Contacts between the two chains:
Residue R331 in protein 1 interacts with residue H556 in protein 2 (closest heavy-atom distance 3.9 Å).
Residue H329 in protein 1 interacts with residue D337 in protein 2 (closest heavy-atom distance 4.6 Å).
Residue H329 in protein 1 is in contact with residue Y585 in protein 2 (closest heavy-atom distance 4.1 Å).
Residue R331 in protein 1 contacts residue L557 in protein 2 (closest heavy-atom distance 4.6 Å).
Residue R331 in protein 1 interacts with residue D337 in protein 2 (closest heavy-atom distance 3.2 Å).
Residue V332 in protein 1 is in contact with residue D337 in protein 2 (closest heavy-atom distance 4.5 Å).
Residue R331 in protein 1 is in contact with residue G338 in protein 2 (closest heavy-atom distance 4.3 Å).
Residue V332 in protein 1 contacts residue E339 in protein 2 (closest heavy-atom distance 4.7 Å).
Residue E330 in protein 1 is in contact with residue G338 in protein 2 (closest heavy-atom distance 4.0 Å).
Residue R331 in protein 1 interacts with residue D558 in protein 2 (closest heavy-atom distance 4.7 Å).
Residue L333 in protein 1 is in contact with residue G338 in protein 2 (closest heavy-atom distance 4.5 Å).
Residue V332 in protein 1 interacts with residue G338 in protein 2 (closest heavy-atom distance 3.2 Å).
Residue E330 in protein 1 is in contact with residue D337 in protein 2 (closest heavy-atom distance 4.2 Å).
Residue H329 in protein 1 is in contact with residue S586 in protein 2 (closest heavy-atom distance 3.9 Å).
Residue R331 in protein 1 contacts residue S584 in protein 2 (closest heavy-atom distance 4.5 Å).

Sequence of protein 1:
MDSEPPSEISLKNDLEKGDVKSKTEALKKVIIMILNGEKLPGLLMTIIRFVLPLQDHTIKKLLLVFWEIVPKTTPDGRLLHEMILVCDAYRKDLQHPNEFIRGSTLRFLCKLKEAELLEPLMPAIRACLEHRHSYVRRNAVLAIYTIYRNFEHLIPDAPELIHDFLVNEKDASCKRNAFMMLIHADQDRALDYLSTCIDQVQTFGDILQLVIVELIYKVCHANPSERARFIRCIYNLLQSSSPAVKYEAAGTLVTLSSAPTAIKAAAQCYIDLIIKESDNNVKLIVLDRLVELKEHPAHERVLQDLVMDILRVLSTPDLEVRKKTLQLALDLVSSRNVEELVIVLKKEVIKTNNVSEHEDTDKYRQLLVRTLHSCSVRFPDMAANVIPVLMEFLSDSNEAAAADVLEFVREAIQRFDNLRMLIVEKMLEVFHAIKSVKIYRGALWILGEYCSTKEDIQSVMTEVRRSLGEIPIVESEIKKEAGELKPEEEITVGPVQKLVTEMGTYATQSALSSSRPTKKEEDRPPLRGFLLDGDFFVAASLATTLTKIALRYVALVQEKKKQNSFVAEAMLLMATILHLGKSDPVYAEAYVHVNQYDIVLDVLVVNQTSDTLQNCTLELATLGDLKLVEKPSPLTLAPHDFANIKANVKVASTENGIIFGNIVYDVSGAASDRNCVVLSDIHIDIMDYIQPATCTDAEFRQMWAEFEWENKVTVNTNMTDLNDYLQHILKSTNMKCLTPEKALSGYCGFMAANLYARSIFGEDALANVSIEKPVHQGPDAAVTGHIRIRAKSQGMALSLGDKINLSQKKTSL

Sequence of protein 2:
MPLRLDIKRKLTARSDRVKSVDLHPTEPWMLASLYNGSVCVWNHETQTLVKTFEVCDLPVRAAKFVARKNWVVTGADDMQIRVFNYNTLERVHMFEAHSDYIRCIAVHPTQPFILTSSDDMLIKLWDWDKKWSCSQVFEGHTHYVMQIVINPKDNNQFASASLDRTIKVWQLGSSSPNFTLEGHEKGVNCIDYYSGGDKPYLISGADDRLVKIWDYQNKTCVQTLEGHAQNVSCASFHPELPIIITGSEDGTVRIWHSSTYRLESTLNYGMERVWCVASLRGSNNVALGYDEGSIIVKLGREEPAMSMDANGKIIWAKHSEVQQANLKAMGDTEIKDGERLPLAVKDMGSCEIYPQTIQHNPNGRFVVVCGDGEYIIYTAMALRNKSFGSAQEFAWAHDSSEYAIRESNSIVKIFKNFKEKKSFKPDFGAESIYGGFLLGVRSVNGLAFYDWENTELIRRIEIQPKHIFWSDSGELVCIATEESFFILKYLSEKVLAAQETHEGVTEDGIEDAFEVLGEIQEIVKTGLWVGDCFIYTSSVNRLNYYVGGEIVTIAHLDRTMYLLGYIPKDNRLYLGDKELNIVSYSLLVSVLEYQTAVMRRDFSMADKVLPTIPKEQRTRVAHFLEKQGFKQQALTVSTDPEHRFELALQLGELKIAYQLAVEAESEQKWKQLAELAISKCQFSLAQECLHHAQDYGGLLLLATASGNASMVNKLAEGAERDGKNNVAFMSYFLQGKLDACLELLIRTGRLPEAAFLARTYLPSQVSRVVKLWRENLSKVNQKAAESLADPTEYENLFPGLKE

These two protein chains interact to form a complex.